Interface contacts:
Residue I110 in the second protein is in contact with residue V57 in the first protein (closest heavy-atom distance 3.9 Å).
Residue Q50 in the second protein contacts residue S107 in the first protein (closest heavy-atom distance 4.1 Å).
Residue S78 in the second protein is in contact with residue L79 in the first protein (closest heavy-atom distance 3.5 Å).
Residue L79 in the second protein interacts with residue R66 in the first protein (closest heavy-atom distance 3.5 Å).
Residue P119 in the second protein interacts with residue V56 in the first protein (closest heavy-atom distance 4.5 Å).
Residue V57 in the second protein contacts residue V57 in the first protein (closest heavy-atom distance 3.5 Å).
Residue S82 in the second protein is in contact with residue L79 in the first protein (closest heavy-atom distance 3.3 Å).
Residue F64 in the second protein interacts with residue S60 in the first protein (closest heavy-atom distance 3.2 Å).
Residue S60 in the second protein is in contact with residue F64 in the first protein (closest heavy-atom distance 3.2 Å).
Residue F64 in the second protein contacts residue R59 in the first protein (closest heavy-atom distance 4.0 Å).
Residue A83 in the second protein is in contact with residue A67 in the first protein (closest heavy-atom distance 3.9 Å).
Residue Q116 in the second protein is in contact with residue K49 in the first protein (closest heavy-atom distance 3.6 Å).
Residue G117 in the second protein is in contact with residue Q53 in the first protein (closest heavy-atom distance 4.3 Å).
Residue S87 in the second protein interacts with residue F64 in the first protein (closest heavy-atom distance 4.3 Å).
Residue R66 in the second protein is in contact with residue L79 in the first protein (closest heavy-atom distance 3.5 Å).
Residue L79 in the second protein is in contact with residue T63 in the first protein (closest heavy-atom distance 4.3 Å).
Residue G117 in the second protein is in contact with residue V56 in the first protein (closest heavy-atom distance 3.4 Å).
Residue V114 in the second protein interacts with residue Q53 in the first protein (closest heavy-atom distance 2.8 Å).
Residue P115 in the second protein is in contact with residue Q53 in the first protein (closest heavy-atom distance 3.4 Å).
Residue I106 in the second protein interacts with residue S107 in the first protein (closest heavy-atom distance 3.4 Å).
Residue V57 in the second protein is in contact with residue V114 in the first protein (closest heavy-atom distance 3.9 Å).
Residue V114 in the second protein interacts with residue V56 in the first protein (closest heavy-atom distance 3.8 Å).
Residue V56 in the second protein contacts residue P119 in the first protein (closest heavy-atom distance 4.5 Å).
Residue Q50 in the second protein contacts residue S111 in the first protein (closest heavy-atom distance 4.5 Å).
Residue F64 in the second protein contacts residue S87 in the first protein (closest heavy-atom distance 4.3 Å).
Residue Q53 in the second protein interacts with residue P115 in the first protein (closest heavy-atom distance 3.4 Å).
Residue K49 in the second protein is in contact with residue Q116 in the first protein (closest heavy-atom distance 3.6 Å).
Residue I110 in the second protein contacts residue I110 in the first protein (closest heavy-atom distance 3.3 Å).
Residue A83 in the second protein contacts residue F64 in the first protein (closest heavy-atom distance 4.3 Å).
Residue T63 in the second protein is in contact with residue F64 in the first protein (closest heavy-atom distance 3.5 Å).
Residue V114 in the second protein interacts with residue V57 in the first protein (closest heavy-atom distance 3.9 Å).
Residue S107 in the second protein is in contact with residue S107 in the first protein (closest heavy-atom distance 3.9 Å).
Residue S60 in the second protein interacts with residue V61 in the first protein (closest heavy-atom distance 3.7 Å).
Residue S111 in the second protein is in contact with residue Q53 in the first protein (closest heavy-atom distance 2.7 Å).
Residue F64 in the second protein is in contact with residue A83 in the first protein (closest heavy-atom distance 4.3 Å).
Residue V57 in the second protein interacts with residue I110 in the first protein (closest heavy-atom distance 3.9 Å).
Residue V56 in the second protein contacts residue G117 in the first protein (closest heavy-atom distance 3.4 Å).
Residue F64 in the second protein interacts with residue V56 in the first protein (closest heavy-atom distance 4.0 Å).
Residue L79 in the second protein interacts with residue L79 in the first protein (closest heavy-atom distance 4.1 Å).
Residue F64 in the second protein is in contact with residue T63 in the first protein (closest heavy-atom distance 3.5 Å).
Residue V56 in the second protein is in contact with residue V114 in the first protein (closest heavy-atom distance 3.8 Å).
Residue L79 in the second protein interacts with residue A67 in the first protein (closest heavy-atom distance 3.8 Å).
Residue S60 in the second protein is in contact with residue S60 in the first protein (closest heavy-atom distance 3.6 Å).
Residue R59 in the second protein interacts with residue F64 in the first protein (closest heavy-atom distance 4.0 Å).
Residue Q53 in the second protein is in contact with residue V114 in the first protein (closest heavy-atom distance 2.8 Å).
Residue Q53 in the second protein contacts residue S111 in the first protein (closest heavy-atom distance 2.7 Å).
Residue T63 in the second protein interacts with residue T63 in the first protein (closest heavy-atom distance 3.0 Å).
Residue S107 in the second protein interacts with residue Q50 in the first protein (closest heavy-atom distance 4.1 Å).
Residue S111 in the second protein contacts residue Q50 in the first protein (closest heavy-atom distance 4.5 Å).
Residue S107 in the second protein contacts residue I106 in the first protein (closest heavy-atom distance 3.4 Å).
Residue K49 in the second protein interacts with residue P115 in the first protein (closest heavy-atom distance 3.3 Å).
Residue L79 in the second protein is in contact with residue S78 in the first protein (closest heavy-atom distance 3.5 Å).
Residue A67 in the second protein is in contact with residue A83 in the first protein (closest heavy-atom distance 3.9 Å).
Residue T63 in the second protein is in contact with residue L79 in the first protein (closest heavy-atom distance 4.3 Å).
Residue L79 in the second protein interacts with residue S82 in the first protein (closest heavy-atom distance 3.3 Å).
Residue V56 in the second protein contacts residue F64 in the first protein (closest heavy-atom distance 4.0 Å).
Residue A67 in the second protein contacts residue L79 in the first protein (closest heavy-atom distance 3.8 Å).
Residue V61 in the second protein contacts residue S60 in the first protein (closest heavy-atom distance 3.7 Å).
Residue P115 in the second protein interacts with residue K49 in the first protein (closest heavy-atom distance 3.3 Å).
Residue Q53 in the second protein is in contact with residue G117 in the first protein (closest heavy-atom distance 4.3 Å).

Sequence of the first protein:
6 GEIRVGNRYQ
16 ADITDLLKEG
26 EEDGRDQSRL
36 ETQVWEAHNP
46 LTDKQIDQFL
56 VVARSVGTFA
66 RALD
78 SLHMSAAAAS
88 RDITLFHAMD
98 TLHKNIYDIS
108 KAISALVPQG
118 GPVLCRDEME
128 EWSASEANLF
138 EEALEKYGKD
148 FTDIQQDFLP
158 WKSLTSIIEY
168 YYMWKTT

Sequence of the second protein:
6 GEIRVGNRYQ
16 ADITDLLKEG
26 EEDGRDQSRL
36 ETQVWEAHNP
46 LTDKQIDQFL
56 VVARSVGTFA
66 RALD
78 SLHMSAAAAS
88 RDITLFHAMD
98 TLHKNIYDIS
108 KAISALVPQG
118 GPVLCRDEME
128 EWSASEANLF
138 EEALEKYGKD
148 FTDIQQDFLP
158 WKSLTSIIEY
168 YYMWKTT

This data describes a binding interaction between two proteins.